Sequence of the second protein:
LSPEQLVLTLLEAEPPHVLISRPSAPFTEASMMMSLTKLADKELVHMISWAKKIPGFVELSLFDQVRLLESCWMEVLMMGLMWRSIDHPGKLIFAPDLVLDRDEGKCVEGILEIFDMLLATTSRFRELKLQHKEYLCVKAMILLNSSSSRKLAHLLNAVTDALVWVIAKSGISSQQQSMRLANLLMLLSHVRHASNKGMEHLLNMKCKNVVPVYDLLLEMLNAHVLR

Sequence of the first protein:
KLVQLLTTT

This data describes a binding interaction between two proteins.

Interface contacts:
Residue I50 in the second protein interacts with residue L9 in the first protein (closest heavy-atom distance 3.4 Å).
Residue E233 in the second protein interacts with residue L6 in the first protein (closest heavy-atom distance 2.7 Å).
Residue V68 in the second protein interacts with residue L6 in the first protein (closest heavy-atom distance 3.8 Å).
Residue I50 in the second protein contacts residue L6 in the first protein (closest heavy-atom distance 3.4 Å).
Residue L230 in the second protein contacts residue L6 in the first protein (closest heavy-atom distance 4.0 Å).
Residue L71 in the second protein is in contact with residue L6 in the first protein (closest heavy-atom distance 4.3 Å).
Residue L71 in the second protein contacts residue L10 in the first protein (closest heavy-atom distance 3.9 Å).
Residue M234 in the second protein contacts residue L6 in the first protein (closest heavy-atom distance 3.7 Å).
Residue V68 in the second protein is in contact with residue V7 in the first protein (closest heavy-atom distance 4.1 Å).
Residue K54 in the second protein contacts residue L9 in the first protein (closest heavy-atom distance 4.5 Å).
Residue L64 in the second protein is in contact with residue L10 in the first protein (closest heavy-atom distance 4.1 Å).
Residue L240 in the second protein is in contact with residue V7 in the first protein (closest heavy-atom distance 4.9 Å).
Residue V239 in the second protein contacts residue V7 in the first protein (closest heavy-atom distance 3.8 Å).
Residue E233 in the second protein contacts residue V7 in the first protein (closest heavy-atom distance 4.9 Å).
Residue L64 in the second protein is in contact with residue V7 in the first protein (closest heavy-atom distance 4.0 Å).
Residue E233 in the second protein contacts residue K5 in the first protein (closest heavy-atom distance 3.0 Å).
Residue K54 in the second protein is in contact with residue T11 in the first protein (closest heavy-atom distance 4.8 Å).
Residue E72 in the second protein contacts residue L6 in the first protein (closest heavy-atom distance 3.8 Å).
Residue K54 in the second protein interacts with residue L10 in the first protein (closest heavy-atom distance 3.0 Å).
Residue I50 in the second protein contacts residue L10 in the first protein (closest heavy-atom distance 3.6 Å).
Residue L64 in the second protein interacts with residue T11 in the first protein (closest heavy-atom distance 3.5 Å).
Residue V68 in the second protein contacts residue L10 in the first protein (closest heavy-atom distance 3.7 Å).
Residue K54 in the second protein is in contact with residue T13 in the first protein (closest heavy-atom distance 2.7 Å).
Residue Q67 in the second protein interacts with residue L10 in the first protein (closest heavy-atom distance 3.8 Å).
Residue L230 in the second protein interacts with residue L9 in the first protein (closest heavy-atom distance 3.8 Å).
Residue V239 in the second protein is in contact with residue L6 in the first protein (closest heavy-atom distance 4.3 Å).
Residue L230 in the second protein interacts with residue K5 in the first protein (closest heavy-atom distance 4.1 Å).
Residue V47 in the second protein contacts residue L9 in the first protein (closest heavy-atom distance 4.2 Å).
Residue F59 in the second protein is in contact with residue L10 in the first protein (closest heavy-atom distance 4.3 Å).
Residue V239 in the second protein interacts with residue K5 in the first protein (closest heavy-atom distance 4.8 Å).